Sequence of chain B:
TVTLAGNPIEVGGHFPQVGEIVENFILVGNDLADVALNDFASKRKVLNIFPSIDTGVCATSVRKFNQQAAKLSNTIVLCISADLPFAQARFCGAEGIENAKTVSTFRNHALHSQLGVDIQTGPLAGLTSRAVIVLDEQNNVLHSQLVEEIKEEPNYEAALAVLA

Sequence of chain A:
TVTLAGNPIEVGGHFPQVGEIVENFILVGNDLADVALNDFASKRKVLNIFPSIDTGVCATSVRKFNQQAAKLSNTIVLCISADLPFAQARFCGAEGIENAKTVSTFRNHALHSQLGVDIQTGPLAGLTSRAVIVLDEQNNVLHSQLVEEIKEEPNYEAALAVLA

Interface contacts:
Residue F87 in chain B is in contact with residue D84 in chain A (closest heavy-atom distance 4.2 Å).
Residue L128 in chain B contacts residue F107 in chain A (closest heavy-atom distance 3.8 Å).
Residue D55 in chain B interacts with residue A88 in chain A (closest heavy-atom distance 3.5 Å).
Residue L85 in chain B is in contact with residue P52 in chain A (closest heavy-atom distance 4.6 Å).
Residue T56 in chain B contacts residue F87 in chain A (closest heavy-atom distance 4.0 Å).
Residue F87 in chain B is in contact with residue P52 in chain A (closest heavy-atom distance 4.9 Å).
Residue F107 in chain B is in contact with residue G127 in chain A (closest heavy-atom distance 4.0 Å).
Residue F87 in chain B is in contact with residue T56 in chain A (closest heavy-atom distance 4.8 Å).
Residue L85 in chain B is in contact with residue L128 in chain A (closest heavy-atom distance 3.8 Å).
Residue G57 in chain B contacts residue R91 in chain A (closest heavy-atom distance 3.3 Å).
Residue L125 in chain B contacts residue F87 in chain A (closest heavy-atom distance 4.8 Å).
Residue R108 in chain B contacts residue L125 in chain A (closest heavy-atom distance 4.4 Å).
Residue L33 in chain B interacts with residue L125 in chain A (closest heavy-atom distance 3.7 Å).
Residue R108 in chain B is in contact with residue G123 in chain A (closest heavy-atom distance 4.0 Å).
Residue T56 in chain B interacts with residue R91 in chain A (closest heavy-atom distance 4.1 Å).
Residue G127 in chain B interacts with residue R108 in chain A (closest heavy-atom distance 4.3 Å).
Residue G127 in chain B interacts with residue F107 in chain A (closest heavy-atom distance 3.9 Å).
Residue L85 in chain B contacts residue D84 in chain A (closest heavy-atom distance 3.3 Å).
Residue F107 in chain B contacts residue P124 in chain A (closest heavy-atom distance 4.4 Å).
Residue D55 in chain B is in contact with residue D55 in chain A (closest heavy-atom distance 4.8 Å).
Residue F107 in chain B contacts residue A126 in chain A (closest heavy-atom distance 3.2 Å).
Residue R91 in chain B contacts residue D55 in chain A (closest heavy-atom distance 3.1 Å).
Residue D32 in chain B interacts with residue P124 in chain A (closest heavy-atom distance 4.9 Å).
Residue L85 in chain B contacts residue S53 in chain A (closest heavy-atom distance 4.8 Å).
Residue R108 in chain B is in contact with residue P124 in chain A (closest heavy-atom distance 2.9 Å).
Residue R91 in chain B is in contact with residue R91 in chain A (closest heavy-atom distance 4.0 Å).
Residue L33 in chain B interacts with residue P124 in chain A (closest heavy-atom distance 3.6 Å).
Residue L125 in chain B contacts residue R108 in chain A (closest heavy-atom distance 4.2 Å).
Residue F87 in chain B interacts with residue D55 in chain A (closest heavy-atom distance 3.4 Å).
Residue L128 in chain B is in contact with residue F87 in chain A (closest heavy-atom distance 4.0 Å).
Residue P124 in chain B is in contact with residue L33 in chain A (closest heavy-atom distance 3.6 Å).
Residue D84 in chain B contacts residue L85 in chain A (closest heavy-atom distance 3.3 Å).
Residue S53 in chain B contacts residue L85 in chain A (closest heavy-atom distance 4.6 Å).
Residue R108 in chain B is in contact with residue G127 in chain A (closest heavy-atom distance 4.2 Å).
Residue L125 in chain B is in contact with residue L33 in chain A (closest heavy-atom distance 3.9 Å).
Residue A83 in chain B interacts with residue L85 in chain A (closest heavy-atom distance 3.8 Å).
Residue A88 in chain B interacts with residue A88 in chain A (closest heavy-atom distance 4.4 Å).
Residue L85 in chain B interacts with residue L85 in chain A (closest heavy-atom distance 4.8 Å).
Residue A88 in chain B contacts residue D55 in chain A (closest heavy-atom distance 3.4 Å).
Residue R108 in chain B contacts residue A126 in chain A (closest heavy-atom distance 3.0 Å).
Residue A126 in chain B is in contact with residue F107 in chain A (closest heavy-atom distance 3.1 Å).
Residue F107 in chain B contacts residue L128 in chain A (closest heavy-atom distance 3.5 Å).
Residue D55 in chain B contacts residue R91 in chain A (closest heavy-atom distance 3.3 Å).
Residue P124 in chain B contacts residue R108 in chain A (closest heavy-atom distance 3.1 Å).
Residue G123 in chain B contacts residue R108 in chain A (closest heavy-atom distance 4.0 Å).
Residue L85 in chain B contacts residue A83 in chain A (closest heavy-atom distance 3.8 Å).
Residue F107 in chain B contacts residue H110 in chain A (closest heavy-atom distance 3.5 Å).
Residue F87 in chain B contacts residue L128 in chain A (closest heavy-atom distance 4.0 Å).
Residue F87 in chain B contacts residue S53 in chain A (closest heavy-atom distance 3.4 Å).
Residue D55 in chain B is in contact with residue F87 in chain A (closest heavy-atom distance 3.2 Å).
Residue S53 in chain B is in contact with residue F87 in chain A (closest heavy-atom distance 3.6 Å).
Residue F87 in chain B interacts with residue L125 in chain A (closest heavy-atom distance 4.5 Å).
Residue P124 in chain B interacts with residue F107 in chain A (closest heavy-atom distance 4.6 Å).
Residue R91 in chain B interacts with residue A88 in chain A (closest heavy-atom distance 3.8 Å).
Residue D84 in chain B contacts residue F87 in chain A (closest heavy-atom distance 4.3 Å).
Residue P52 in chain B interacts with residue L85 in chain A (closest heavy-atom distance 4.6 Å).
Residue A126 in chain B interacts with residue R108 in chain A (closest heavy-atom distance 2.8 Å).
Residue L128 in chain B is in contact with residue L85 in chain A (closest heavy-atom distance 3.6 Å).

This data describes a binding interaction between two proteins.